Sequence of protein 1:
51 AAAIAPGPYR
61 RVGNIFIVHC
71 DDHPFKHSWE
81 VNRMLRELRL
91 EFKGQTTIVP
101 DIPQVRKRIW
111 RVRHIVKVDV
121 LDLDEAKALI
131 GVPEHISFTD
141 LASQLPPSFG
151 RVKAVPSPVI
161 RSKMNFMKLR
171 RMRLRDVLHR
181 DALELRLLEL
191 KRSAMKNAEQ

These two protein chains interact to form a complex.

Sequence of protein 2:
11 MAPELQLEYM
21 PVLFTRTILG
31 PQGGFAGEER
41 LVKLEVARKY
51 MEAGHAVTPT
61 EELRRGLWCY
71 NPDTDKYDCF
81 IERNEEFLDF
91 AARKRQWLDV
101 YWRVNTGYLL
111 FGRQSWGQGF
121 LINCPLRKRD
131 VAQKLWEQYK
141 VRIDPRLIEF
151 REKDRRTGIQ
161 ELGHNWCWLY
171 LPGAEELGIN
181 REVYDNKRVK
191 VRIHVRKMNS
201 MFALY

Contacts between the two chains:
Residue M201 in protein 2 contacts residue F75 in protein 1 (closest heavy-atom distance 4.3 Å).
Residue S200 in protein 2 contacts residue K76 in protein 1 (closest heavy-atom distance 3.1 Å).
Residue M201 in protein 2 is in contact with residue K76 in protein 1 (closest heavy-atom distance 3.8 Å).
Residue M201 in protein 2 contacts residue S78 in protein 1 (closest heavy-atom distance 3.7 Å).
Residue Y205 in protein 2 contacts residue H114 in protein 1 (closest heavy-atom distance 4.4 Å).
Residue A203 in protein 2 contacts residue H114 in protein 1 (closest heavy-atom distance 4.1 Å).
Residue L204 in protein 2 contacts residue H114 in protein 1 (closest heavy-atom distance 3.6 Å).
Residue L204 in protein 2 is in contact with residue R113 in protein 1 (closest heavy-atom distance 3.5 Å).
Residue S200 in protein 2 is in contact with residue H77 in protein 1 (closest heavy-atom distance 3.7 Å).
Residue M201 in protein 2 contacts residue H77 in protein 1 (closest heavy-atom distance 3.7 Å).